Sequence of the second protein:
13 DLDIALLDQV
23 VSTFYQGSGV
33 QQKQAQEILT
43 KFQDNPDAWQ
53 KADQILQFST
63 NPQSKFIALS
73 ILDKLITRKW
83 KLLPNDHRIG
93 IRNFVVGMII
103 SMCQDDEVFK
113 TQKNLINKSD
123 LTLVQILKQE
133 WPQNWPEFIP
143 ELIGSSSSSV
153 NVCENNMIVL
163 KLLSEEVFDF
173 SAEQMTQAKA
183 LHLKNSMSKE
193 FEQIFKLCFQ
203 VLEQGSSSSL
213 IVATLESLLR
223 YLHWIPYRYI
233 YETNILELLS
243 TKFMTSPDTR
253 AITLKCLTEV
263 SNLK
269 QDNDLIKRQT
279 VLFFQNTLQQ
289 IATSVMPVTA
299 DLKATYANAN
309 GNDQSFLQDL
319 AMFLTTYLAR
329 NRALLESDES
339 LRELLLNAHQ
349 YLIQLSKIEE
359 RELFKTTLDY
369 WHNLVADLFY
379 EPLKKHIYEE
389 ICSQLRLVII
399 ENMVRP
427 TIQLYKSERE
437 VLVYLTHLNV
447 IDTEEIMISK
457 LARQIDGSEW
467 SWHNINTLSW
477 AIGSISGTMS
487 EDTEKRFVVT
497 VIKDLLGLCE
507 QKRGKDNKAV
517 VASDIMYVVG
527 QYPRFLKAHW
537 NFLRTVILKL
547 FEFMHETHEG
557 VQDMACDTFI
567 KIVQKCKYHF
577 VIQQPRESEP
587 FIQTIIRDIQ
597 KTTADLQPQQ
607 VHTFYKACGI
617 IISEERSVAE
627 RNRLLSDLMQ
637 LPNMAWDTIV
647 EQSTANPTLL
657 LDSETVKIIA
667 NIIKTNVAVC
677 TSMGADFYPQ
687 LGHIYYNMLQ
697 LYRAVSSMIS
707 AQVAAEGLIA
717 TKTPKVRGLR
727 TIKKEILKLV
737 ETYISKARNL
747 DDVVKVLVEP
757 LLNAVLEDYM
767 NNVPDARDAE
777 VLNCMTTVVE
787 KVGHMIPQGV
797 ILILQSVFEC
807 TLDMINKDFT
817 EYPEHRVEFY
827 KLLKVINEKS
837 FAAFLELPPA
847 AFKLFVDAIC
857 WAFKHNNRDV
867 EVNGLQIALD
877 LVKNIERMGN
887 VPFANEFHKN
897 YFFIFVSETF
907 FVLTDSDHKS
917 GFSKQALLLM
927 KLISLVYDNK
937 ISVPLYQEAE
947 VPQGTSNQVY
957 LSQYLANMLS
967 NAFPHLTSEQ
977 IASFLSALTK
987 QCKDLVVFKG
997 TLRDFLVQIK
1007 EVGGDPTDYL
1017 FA

Sequence of the first protein:
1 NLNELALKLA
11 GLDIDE

Interface contacts:
Residue K514 in the second protein is in contact with residue D13 in the first protein (closest heavy-atom distance 4.2 Å).
Residue R509 in the second protein interacts with residue E16 in the first protein (closest heavy-atom distance 4.3 Å).
Residue K511 in the second protein interacts with residue I14 in the first protein (closest heavy-atom distance 4.0 Å).
Residue F538 in the second protein contacts residue A6 in the first protein (closest heavy-atom distance 4.1 Å).
Residue F531 in the second protein is in contact with residue L5 in the first protein (closest heavy-atom distance 4.8 Å).
Residue L502 in the second protein contacts residue L9 in the first protein (closest heavy-atom distance 3.8 Å).
Residue F538 in the second protein is in contact with residue L5 in the first protein (closest heavy-atom distance 3.6 Å).
Residue A515 in the second protein contacts residue I14 in the first protein (closest heavy-atom distance 4.2 Å).
Residue I521 in the second protein contacts residue L9 in the first protein (closest heavy-atom distance 4.3 Å).
Residue K514 in the second protein interacts with residue D15 in the first protein (closest heavy-atom distance 3.9 Å).
Residue V542 in the second protein is in contact with residue L9 in the first protein (closest heavy-atom distance 3.5 Å).
Residue K545 in the second protein interacts with residue D13 in the first protein (closest heavy-atom distance 3.8 Å).
Residue G510 in the second protein interacts with residue I14 in the first protein (closest heavy-atom distance 4.8 Å).
Residue L502 in the second protein interacts with residue L12 in the first protein (closest heavy-atom distance 4.2 Å).
Residue N537 in the second protein contacts residue A6 in the first protein (closest heavy-atom distance 4.5 Å).
Residue F549 in the second protein is in contact with residue I14 in the first protein (closest heavy-atom distance 2.9 Å).
Residue K499 in the second protein interacts with residue K8 in the first protein (closest heavy-atom distance 3.5 Å).
Residue L502 in the second protein is in contact with residue L5 in the first protein (closest heavy-atom distance 3.8 Å).
Residue K514 in the second protein is in contact with residue I14 in the first protein (closest heavy-atom distance 3.5 Å).
Residue K514 in the second protein is in contact with residue E16 in the first protein (closest heavy-atom distance 3.8 Å).
Residue T541 in the second protein is in contact with residue A10 in the first protein (closest heavy-atom distance 3.9 Å).
Residue F538 in the second protein is in contact with residue L9 in the first protein (closest heavy-atom distance 3.7 Å).
Residue K545 in the second protein interacts with residue L9 in the first protein (closest heavy-atom distance 3.4 Å).
Residue L502 in the second protein interacts with residue K8 in the first protein (closest heavy-atom distance 3.8 Å).
Residue A518 in the second protein is in contact with residue L12 in the first protein (closest heavy-atom distance 4.6 Å).
Residue K491 in the second protein is in contact with residue N1 in the first protein (closest heavy-atom distance 4.3 Å).
Residue E548 in the second protein is in contact with residue D13 in the first protein (closest heavy-atom distance 4.4 Å).
Residue E548 in the second protein interacts with residue A10 in the first protein (closest heavy-atom distance 4.8 Å).
Residue V495 in the second protein contacts residue L5 in the first protein (closest heavy-atom distance 4.3 Å).
Residue I498 in the second protein contacts residue L5 in the first protein (closest heavy-atom distance 3.7 Å).
Residue K508 in the second protein is in contact with residue E16 in the first protein (closest heavy-atom distance 4.8 Å).
Residue M522 in the second protein interacts with residue L9 in the first protein (closest heavy-atom distance 4.9 Å).
Residue F549 in the second protein is in contact with residue L12 in the first protein (closest heavy-atom distance 4.0 Å).
Residue E548 in the second protein is in contact with residue L12 in the first protein (closest heavy-atom distance 4.8 Å).
Residue V557 in the second protein is in contact with residue I14 in the first protein (closest heavy-atom distance 4.1 Å).
Residue N537 in the second protein contacts residue N3 in the first protein (closest heavy-atom distance 3.3 Å).
Residue K545 in the second protein contacts residue A10 in the first protein (closest heavy-atom distance 2.5 Å).
Residue C505 in the second protein interacts with residue L12 in the first protein (closest heavy-atom distance 3.7 Å).
Residue K545 in the second protein contacts residue L12 in the first protein (closest heavy-atom distance 2.6 Å).
Residue K499 in the second protein interacts with residue L5 in the first protein (closest heavy-atom distance 4.2 Å).
Residue K545 in the second protein interacts with residue G11 in the first protein (closest heavy-atom distance 3.8 Å).
Residue T541 in the second protein interacts with residue A6 in the first protein (closest heavy-atom distance 3.4 Å).
Residue E552 in the second protein interacts with residue I14 in the first protein (closest heavy-atom distance 4.1 Å).
Residue K491 in the second protein is in contact with residue L2 in the first protein (closest heavy-atom distance 4.0 Å).
Residue A518 in the second protein contacts residue I14 in the first protein (closest heavy-atom distance 4.2 Å).
Residue T541 in the second protein contacts residue L9 in the first protein (closest heavy-atom distance 4.7 Å).
Residue C505 in the second protein is in contact with residue D13 in the first protein (closest heavy-atom distance 4.1 Å).
Residue G510 in the second protein is in contact with residue E16 in the first protein (closest heavy-atom distance 3.9 Å).
Residue F549 in the second protein contacts residue D13 in the first protein (closest heavy-atom distance 5.0 Å).
Residue H535 in the second protein interacts with residue N1 in the first protein (closest heavy-atom distance 4.6 Å).
Residue I521 in the second protein contacts residue L12 in the first protein (closest heavy-atom distance 4.0 Å).
Residue H535 in the second protein interacts with residue L2 in the first protein (closest heavy-atom distance 4.1 Å).
Residue V495 in the second protein is in contact with residue L2 in the first protein (closest heavy-atom distance 3.8 Å).

These two protein chains interact to form a complex.